Sequence of chain B:
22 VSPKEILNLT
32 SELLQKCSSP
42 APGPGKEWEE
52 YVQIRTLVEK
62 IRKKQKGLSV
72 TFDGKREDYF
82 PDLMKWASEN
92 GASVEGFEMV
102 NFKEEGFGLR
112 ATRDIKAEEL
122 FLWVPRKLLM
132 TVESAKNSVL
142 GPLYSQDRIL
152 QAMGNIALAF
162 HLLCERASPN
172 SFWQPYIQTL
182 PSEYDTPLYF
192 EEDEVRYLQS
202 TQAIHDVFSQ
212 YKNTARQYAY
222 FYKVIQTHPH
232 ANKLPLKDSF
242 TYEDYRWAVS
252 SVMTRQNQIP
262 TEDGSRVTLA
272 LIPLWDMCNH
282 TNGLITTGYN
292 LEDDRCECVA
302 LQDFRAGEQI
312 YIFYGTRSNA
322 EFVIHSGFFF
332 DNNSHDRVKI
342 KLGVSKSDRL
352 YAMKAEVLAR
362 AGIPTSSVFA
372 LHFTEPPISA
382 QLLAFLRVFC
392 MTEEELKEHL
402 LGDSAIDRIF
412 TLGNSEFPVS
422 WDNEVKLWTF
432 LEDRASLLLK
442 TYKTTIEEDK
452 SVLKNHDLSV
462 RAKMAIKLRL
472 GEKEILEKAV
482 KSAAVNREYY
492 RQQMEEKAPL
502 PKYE

Interface contacts:
Residue I286 in chain B is in contact with residue L2 in chain A (closest heavy-atom distance 3.8 Å).
Residue N258 in chain B is in contact with residue G9 in chain A (closest heavy-atom distance 3.7 Å).
Residue M154 in chain B interacts with residue D16 in chain A (closest heavy-atom distance 3.5 Å).
Residue H326 in chain B contacts residue V11 in chain A (closest heavy-atom distance 3.6 Å).
Residue Q218 in chain B is in contact with residue D16 in chain A (closest heavy-atom distance 2.8 Å).
Residue T255 in chain B contacts residue Q8 in chain A (closest heavy-atom distance 3.5 Å).
Residue M254 in chain B interacts with residue W14 in chain A (closest heavy-atom distance 4.0 Å).
Residue I157 in chain B interacts with residue W14 in chain A (closest heavy-atom distance 3.8 Å).
Residue N258 in chain B interacts with residue I6 in chain A (closest heavy-atom distance 3.7 Å).
Residue V253 in chain B is in contact with residue W14 in chain A (closest heavy-atom distance 3.8 Å).
Residue M154 in chain B interacts with residue W14 in chain A (closest heavy-atom distance 3.5 Å).
Residue Q257 in chain B contacts residue E7 in chain A (closest heavy-atom distance 4.0 Å).
Residue T288 in chain B interacts with residue L2 in chain A (closest heavy-atom distance 3.6 Å).
Residue V250 in chain B contacts residue W14 in chain A (closest heavy-atom distance 3.7 Å).
Residue R217 in chain B is in contact with residue M17 in chain A (closest heavy-atom distance 3.4 Å).
Residue T288 in chain B interacts with residue I6 in chain A (closest heavy-atom distance 2.8 Å).
Residue G289 in chain B interacts with residue I6 in chain A (closest heavy-atom distance 3.8 Å).
Residue C38 in chain B is in contact with residue M17 in chain A (closest heavy-atom distance 4.0 Å).
Residue G265 in chain B is in contact with residue Y4 in chain A (closest heavy-atom distance 4.1 Å).
Residue R318 in chain B interacts with residue E7 in chain A (closest heavy-atom distance 3.0 Å).
Residue T288 in chain B interacts with residue P5 in chain A (closest heavy-atom distance 3.4 Å).
Residue Q257 in chain B contacts residue Q8 in chain A (closest heavy-atom distance 4.1 Å).
Residue I313 in chain B interacts with residue Q8 in chain A (closest heavy-atom distance 4.0 Å).
Residue L292 in chain B interacts with residue Y4 in chain A (closest heavy-atom distance 3.3 Å).
Residue R217 in chain B is in contact with residue D16 in chain A (closest heavy-atom distance 2.7 Å).
Residue Y290 in chain B interacts with residue Y4 in chain A (closest heavy-atom distance 3.0 Å).
Residue R256 in chain B interacts with residue Q8 in chain A (closest heavy-atom distance 2.9 Å).
Residue I150 in chain B contacts residue D16 in chain A (closest heavy-atom distance 4.0 Å).
Residue D277 in chain B contacts residue Q8 in chain A (closest heavy-atom distance 4.1 Å).
Residue I286 in chain B interacts with residue I6 in chain A (closest heavy-atom distance 3.7 Å).
Residue Q257 in chain B is in contact with residue I10 in chain A (closest heavy-atom distance 3.5 Å).
Residue R318 in chain B is in contact with residue G9 in chain A (closest heavy-atom distance 3.1 Å).
Residue A153 in chain B is in contact with residue K19 in chain A (closest heavy-atom distance 3.9 Å).
Residue Q218 in chain B interacts with residue W14 in chain A (closest heavy-atom distance 2.7 Å).
Residue Q257 in chain B contacts residue G9 in chain A (closest heavy-atom distance 2.9 Å).
Residue M154 in chain B is in contact with residue N13 in chain A (closest heavy-atom distance 3.3 Å).
Residue W276 in chain B is in contact with residue I6 in chain A (closest heavy-atom distance 3.9 Å).
Residue N156 in chain B is in contact with residue W14 in chain A (closest heavy-atom distance 3.4 Å).
Residue N156 in chain B interacts with residue N13 in chain A (closest heavy-atom distance 3.1 Å).
Residue R318 in chain B contacts residue Q8 in chain A (closest heavy-atom distance 2.6 Å).
Residue Q257 in chain B contacts residue T12 in chain A (closest heavy-atom distance 3.0 Å).
Residue R318 in chain B interacts with residue I10 in chain A (closest heavy-atom distance 3.8 Å).
Residue H326 in chain B contacts residue T12 in chain A (closest heavy-atom distance 4.1 Å).
Residue M154 in chain B contacts residue D15 in chain A (closest heavy-atom distance 4.0 Å).
Residue Q259 in chain B interacts with residue I10 in chain A (closest heavy-atom distance 4.0 Å).
Residue Y315 in chain B contacts residue Q8 in chain A (closest heavy-atom distance 3.0 Å).
Residue W276 in chain B is in contact with residue Q8 in chain A (closest heavy-atom distance 3.4 Å).
Residue N214 in chain B interacts with residue D15 in chain A (closest heavy-atom distance 3.6 Å).
Residue Q257 in chain B interacts with residue W14 in chain A (closest heavy-atom distance 3.9 Å).
Residue Y290 in chain B contacts residue I6 in chain A (closest heavy-atom distance 3.9 Å).
Residue R318 in chain B interacts with residue V11 in chain A (closest heavy-atom distance 3.6 Å).
Residue G289 in chain B interacts with residue Y4 in chain A (closest heavy-atom distance 3.2 Å).
Residue N156 in chain B contacts residue T12 in chain A (closest heavy-atom distance 2.9 Å).
Residue N214 in chain B interacts with residue W14 in chain A (closest heavy-atom distance 3.7 Å).
Residue P261 in chain B contacts residue Y4 in chain A (closest heavy-atom distance 3.7 Å).
Residue Y315 in chain B contacts residue E7 in chain A (closest heavy-atom distance 3.1 Å).
Residue N258 in chain B interacts with residue Q8 in chain A (closest heavy-atom distance 3.2 Å).
Residue S39 in chain B contacts residue M17 in chain A (closest heavy-atom distance 4.1 Å).
Residue R217 in chain B is in contact with residue D15 in chain A (closest heavy-atom distance 3.6 Å).
Residue N258 in chain B is in contact with residue E7 in chain A (closest heavy-atom distance 3.3 Å).

The following describes two proteins that form a bound complex.

Sequence of chain A:
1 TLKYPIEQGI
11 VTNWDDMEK